Sequence of the first protein:
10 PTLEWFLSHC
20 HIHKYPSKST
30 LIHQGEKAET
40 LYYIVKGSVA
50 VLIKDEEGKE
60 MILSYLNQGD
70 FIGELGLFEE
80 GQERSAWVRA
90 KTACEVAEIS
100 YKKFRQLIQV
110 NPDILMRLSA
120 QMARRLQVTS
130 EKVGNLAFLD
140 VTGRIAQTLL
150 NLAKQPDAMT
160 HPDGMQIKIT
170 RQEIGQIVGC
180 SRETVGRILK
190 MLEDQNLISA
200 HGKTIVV

These two protein chains interact to form a complex.

Contacts between the two chains:
Residue K612 in the second protein interacts with residue E56 in the first protein (closest heavy-atom distance 3.0 Å).
Residue H615 in the second protein is in contact with residue K53 in the first protein (closest heavy-atom distance 3.1 Å).
Residue H615 in the second protein contacts residue D54 in the first protein (closest heavy-atom distance 4.2 Å).
Residue L610 in the second protein contacts residue K53 in the first protein (closest heavy-atom distance 4.2 Å).
Residue R611 in the second protein interacts with residue K53 in the first protein (closest heavy-atom distance 3.2 Å).
Residue R611 in the second protein contacts residue G57 in the first protein (closest heavy-atom distance 2.8 Å).
Residue R611 in the second protein contacts residue E59 in the first protein (closest heavy-atom distance 4.9 Å).
Residue H615 in the second protein is in contact with residue E56 in the first protein (closest heavy-atom distance 3.1 Å).
Residue R614 in the second protein interacts with residue H32 in the first protein (closest heavy-atom distance 3.1 Å).
Residue H615 in the second protein contacts residue G57 in the first protein (closest heavy-atom distance 5.0 Å).
Residue R611 in the second protein is in contact with residue K58 in the first protein (closest heavy-atom distance 4.7 Å).
Residue R614 in the second protein interacts with residue W86 in the first protein (closest heavy-atom distance 3.9 Å).
Residue R614 in the second protein interacts with residue K53 in the first protein (closest heavy-atom distance 3.8 Å).
Residue K608 in the second protein interacts with residue E56 in the first protein (closest heavy-atom distance 2.5 Å).
Residue R611 in the second protein interacts with residue E56 in the first protein (closest heavy-atom distance 2.9 Å).
Residue H615 in the second protein interacts with residue E55 in the first protein (closest heavy-atom distance 2.5 Å).

Sequence of the second protein:
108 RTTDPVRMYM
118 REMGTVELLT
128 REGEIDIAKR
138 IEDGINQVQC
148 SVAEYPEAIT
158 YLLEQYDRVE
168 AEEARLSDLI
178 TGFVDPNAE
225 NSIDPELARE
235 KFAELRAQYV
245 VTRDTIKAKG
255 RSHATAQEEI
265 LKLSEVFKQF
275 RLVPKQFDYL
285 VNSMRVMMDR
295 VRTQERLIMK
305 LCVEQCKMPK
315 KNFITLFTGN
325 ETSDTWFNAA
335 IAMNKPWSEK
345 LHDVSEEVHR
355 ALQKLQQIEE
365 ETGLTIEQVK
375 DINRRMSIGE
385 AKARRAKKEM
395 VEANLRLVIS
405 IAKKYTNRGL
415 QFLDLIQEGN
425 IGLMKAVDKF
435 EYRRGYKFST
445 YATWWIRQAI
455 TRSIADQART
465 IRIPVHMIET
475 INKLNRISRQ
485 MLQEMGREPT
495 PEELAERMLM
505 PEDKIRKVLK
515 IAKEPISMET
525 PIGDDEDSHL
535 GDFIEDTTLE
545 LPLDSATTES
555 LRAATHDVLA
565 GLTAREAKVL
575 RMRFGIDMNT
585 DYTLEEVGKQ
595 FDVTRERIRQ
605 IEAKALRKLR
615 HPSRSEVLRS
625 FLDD